Sequence of chain A:
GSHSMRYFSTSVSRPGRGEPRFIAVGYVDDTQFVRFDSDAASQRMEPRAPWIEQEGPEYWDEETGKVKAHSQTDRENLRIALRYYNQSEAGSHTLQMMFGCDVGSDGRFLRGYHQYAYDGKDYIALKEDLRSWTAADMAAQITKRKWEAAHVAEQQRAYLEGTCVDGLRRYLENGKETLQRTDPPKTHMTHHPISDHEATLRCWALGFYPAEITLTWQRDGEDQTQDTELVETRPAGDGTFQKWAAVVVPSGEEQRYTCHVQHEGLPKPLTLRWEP

Interface contacts:
Residue A70 in chain A is in contact with residue P4 in chain B (closest heavy-atom distance 4.5 Å).
Residue K67 in chain A interacts with residue P4 in chain B (closest heavy-atom distance 3.8 Å).
Residue F100 in chain A interacts with residue N3 in chain B (closest heavy-atom distance 3.6 Å).
Residue Y124 in chain A contacts residue F9 in chain B (closest heavy-atom distance 3.4 Å).
Residue E77 in chain A is in contact with residue T8 in chain B (closest heavy-atom distance 3.8 Å).
Residue E64 in chain A is in contact with residue Q1 in chain B (closest heavy-atom distance 3.5 Å).
Residue T74 in chain A is in contact with residue T7 in chain B (closest heavy-atom distance 3.2 Å).
Residue H71 in chain A contacts residue N3 in chain B (closest heavy-atom distance 4.4 Å).
Residue W148 in chain A contacts residue F9 in chain B (closest heavy-atom distance 3.8 Å).
Residue Y160 in chain A contacts residue Q1 in chain B (closest heavy-atom distance 2.6 Å).
Residue W148 in chain A contacts residue T8 in chain B (closest heavy-atom distance 2.9 Å).
Residue Q157 in chain A is in contact with residue I5 in chain B (closest heavy-atom distance 4.6 Å).
Residue Q157 in chain A interacts with residue N3 in chain B (closest heavy-atom distance 2.9 Å).
Residue K67 in chain A interacts with residue Q1 in chain B (closest heavy-atom distance 3.9 Å).
Residue Y85 in chain A is in contact with residue F9 in chain B (closest heavy-atom distance 2.8 Å).
Residue Y160 in chain A contacts residue Y2 in chain B (closest heavy-atom distance 3.7 Å).
Residue I143 in chain A is in contact with residue F9 in chain B (closest heavy-atom distance 4.7 Å).
Residue H115 in chain A is in contact with residue N3 in chain B (closest heavy-atom distance 4.2 Å).
Residue T164 in chain A is in contact with residue Y2 in chain B (closest heavy-atom distance 4.6 Å).
Residue Y172 in chain A contacts residue Q1 in chain B (closest heavy-atom distance 2.7 Å).
Residue V153 in chain A interacts with residue T7 in chain B (closest heavy-atom distance 3.8 Å).
Residue F100 in chain A contacts residue I5 in chain B (closest heavy-atom distance 4.7 Å).
Residue F100 in chain A interacts with residue Y2 in chain B (closest heavy-atom distance 3.9 Å).
Residue Y8 in chain A interacts with residue Y2 in chain B (closest heavy-atom distance 3.5 Å).
Residue W148 in chain A contacts residue T7 in chain B (closest heavy-atom distance 3.4 Å).
Residue E64 in chain A interacts with residue Y2 in chain B (closest heavy-atom distance 2.9 Å).
Residue Y8 in chain A is in contact with residue Q1 in chain B (closest heavy-atom distance 2.9 Å).
Residue V68 in chain A contacts residue Y2 in chain B (closest heavy-atom distance 3.8 Å).
Residue H71 in chain A interacts with residue Y2 in chain B (closest heavy-atom distance 2.6 Å).
Residue I81 in chain A interacts with residue F9 in chain B (closest heavy-atom distance 3.5 Å).
Residue T74 in chain A interacts with residue T8 in chain B (closest heavy-atom distance 4.1 Å).
Residue A25 in chain A is in contact with residue Y2 in chain B (closest heavy-atom distance 3.7 Å).
Residue T164 in chain A contacts residue Q1 in chain B (closest heavy-atom distance 3.7 Å).
Residue Y160 in chain A interacts with residue N3 in chain B (closest heavy-atom distance 3.6 Å).
Residue T74 in chain A interacts with residue R6 in chain B (closest heavy-atom distance 3.5 Å).
Residue Y117 in chain A is in contact with residue F9 in chain B (closest heavy-atom distance 3.9 Å).
Residue H115 in chain A is in contact with residue I5 in chain B (closest heavy-atom distance 4.0 Å).
Residue K147 in chain A contacts residue F9 in chain B (closest heavy-atom distance 2.9 Å).
Residue M98 in chain A is in contact with residue I5 in chain B (closest heavy-atom distance 4.1 Å).
Residue N78 in chain A is in contact with residue T7 in chain B (closest heavy-atom distance 3.6 Å).
Residue F23 in chain A interacts with residue Y2 in chain B (closest heavy-atom distance 3.9 Å).
Residue A70 in chain A is in contact with residue I5 in chain B (closest heavy-atom distance 3.3 Å).
Residue Q157 in chain A is in contact with residue T7 in chain B (closest heavy-atom distance 4.0 Å).
Residue M46 in chain A interacts with residue Y2 in chain B (closest heavy-atom distance 3.9 Å).
Residue I81 in chain A interacts with residue T8 in chain B (closest heavy-atom distance 3.9 Å).
Residue M6 in chain A contacts residue Q1 in chain B (closest heavy-atom distance 3.8 Å).
Residue G168 in chain A contacts residue Q1 in chain B (closest heavy-atom distance 4.0 Å).
Residue K67 in chain A contacts residue Y2 in chain B (closest heavy-atom distance 3.0 Å).
Residue L96 in chain A interacts with residue F9 in chain B (closest heavy-atom distance 4.0 Å).
Residue H71 in chain A is in contact with residue I5 in chain B (closest heavy-atom distance 3.5 Å).
Residue S10 in chain A is in contact with residue Y2 in chain B (closest heavy-atom distance 3.9 Å).
Residue Q73 in chain A contacts residue R6 in chain B (closest heavy-atom distance 4.0 Å).
Residue N78 in chain A interacts with residue T8 in chain B (closest heavy-atom distance 3.1 Å).
Residue N78 in chain A interacts with residue F9 in chain B (closest heavy-atom distance 2.8 Å).
Residue T144 in chain A is in contact with residue F9 in chain B (closest heavy-atom distance 2.8 Å).
Residue Y117 in chain A interacts with residue I5 in chain B (closest heavy-atom distance 3.8 Å).
Residue Y60 in chain A is in contact with residue Q1 in chain B (closest heavy-atom distance 4.5 Å).
Residue A70 in chain A interacts with residue R6 in chain B (closest heavy-atom distance 3.5 Å).
Residue K67 in chain A contacts residue N3 in chain B (closest heavy-atom distance 4.5 Å).
Residue T74 in chain A is in contact with residue I5 in chain B (closest heavy-atom distance 2.7 Å).

Sequence of chain B:
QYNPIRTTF

These two protein chains interact to form a complex.